Sequence of chain B:
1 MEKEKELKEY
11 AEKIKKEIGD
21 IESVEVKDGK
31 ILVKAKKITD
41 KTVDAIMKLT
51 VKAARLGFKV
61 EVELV

These two protein chains interact to form a complex.

Sequence of chain A:
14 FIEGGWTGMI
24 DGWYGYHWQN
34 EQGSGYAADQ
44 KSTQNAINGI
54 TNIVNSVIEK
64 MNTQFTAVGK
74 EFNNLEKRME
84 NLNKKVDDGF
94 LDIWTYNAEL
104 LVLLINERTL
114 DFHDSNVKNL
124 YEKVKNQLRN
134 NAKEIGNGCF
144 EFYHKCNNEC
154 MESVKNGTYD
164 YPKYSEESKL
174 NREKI

Residue-level contacts at the interface:
Residue E62 in chain A contacts residue A53 in chain B (closest heavy-atom distance 4.3 Å).
Residue V57 in chain A is in contact with residue M47 in chain B (closest heavy-atom distance 4.4 Å).
Residue E62 in chain A contacts residue F58 in chain B (closest heavy-atom distance 4.8 Å).
Residue N58 in chain A interacts with residue F58 in chain B (closest heavy-atom distance 4.2 Å).
Residue G25 in chain A interacts with residue T39 in chain B (closest heavy-atom distance 4.9 Å).
Residue D24 in chain A contacts residue T39 in chain B (closest heavy-atom distance 4.6 Å).
Residue D24 in chain A is in contact with residue I38 in chain B (closest heavy-atom distance 3.5 Å).
Residue I61 in chain A interacts with residue V51 in chain B (closest heavy-atom distance 3.9 Å).
Residue I23 in chain A is in contact with residue D40 in chain B (closest heavy-atom distance 4.7 Å).
Residue N58 in chain A contacts residue A54 in chain B (closest heavy-atom distance 3.9 Å).
Residue W26 in chain A contacts residue I38 in chain B (closest heavy-atom distance 4.2 Å).
Residue I23 in chain A contacts residue T39 in chain B (closest heavy-atom distance 3.5 Å).
Residue I50 in chain A contacts residue V62 in chain B (closest heavy-atom distance 3.7 Å).
Residue G25 in chain A interacts with residue I38 in chain B (closest heavy-atom distance 2.7 Å).
Residue T54 in chain A interacts with residue T50 in chain B (closest heavy-atom distance 3.6 Å).
Residue N58 in chain A interacts with residue V60 in chain B (closest heavy-atom distance 3.5 Å).
Residue T54 in chain A is in contact with residue M47 in chain B (closest heavy-atom distance 4.2 Å).
Residue E62 in chain A is in contact with residue A54 in chain B (closest heavy-atom distance 3.1 Å).
Residue I61 in chain A interacts with residue A54 in chain B (closest heavy-atom distance 3.2 Å).
Residue I53 in chain A contacts residue M47 in chain B (closest heavy-atom distance 3.5 Å).
Residue V57 in chain A interacts with residue T50 in chain B (closest heavy-atom distance 3.7 Å).
Residue N51 in chain A contacts residue V62 in chain B (closest heavy-atom distance 3.0 Å).
Residue Q47 in chain A interacts with residue E63 in chain B (closest heavy-atom distance 3.8 Å).
Residue N51 in chain A interacts with residue V60 in chain B (closest heavy-atom distance 4.7 Å).
Residue Q47 in chain A contacts residue V62 in chain B (closest heavy-atom distance 3.5 Å).
Residue E62 in chain A is in contact with residue L56 in chain B (closest heavy-atom distance 4.6 Å).
Residue I50 in chain A contacts residue L64 in chain B (closest heavy-atom distance 4.4 Å).
Residue E62 in chain A interacts with residue R55 in chain B (closest heavy-atom distance 2.8 Å).
Residue T46 in chain A contacts residue L64 in chain B (closest heavy-atom distance 4.0 Å).
Residue D24 in chain A interacts with residue K37 in chain B (closest heavy-atom distance 5.0 Å).
Residue I50 in chain A contacts residue I38 in chain B (closest heavy-atom distance 3.1 Å).
Residue T54 in chain A is in contact with residue I46 in chain B (closest heavy-atom distance 4.3 Å).
Residue I50 in chain A contacts residue M47 in chain B (closest heavy-atom distance 4.8 Å).
Residue E62 in chain A contacts residue G57 in chain B (closest heavy-atom distance 4.1 Å).
Residue T54 in chain A is in contact with residue V60 in chain B (closest heavy-atom distance 3.6 Å).
Residue W26 in chain A is in contact with residue M47 in chain B (closest heavy-atom distance 4.5 Å).
Residue V57 in chain A contacts residue V51 in chain B (closest heavy-atom distance 4.1 Å).
Residue I23 in chain A contacts residue I38 in chain B (closest heavy-atom distance 3.9 Å).
Residue N58 in chain A interacts with residue K59 in chain B (closest heavy-atom distance 3.6 Å).
Residue N55 in chain A interacts with residue V60 in chain B (closest heavy-atom distance 4.8 Å).
Residue W26 in chain A interacts with residue V43 in chain B (closest heavy-atom distance 3.7 Å).
Residue N55 in chain A contacts residue K59 in chain B (closest heavy-atom distance 3.9 Å).
Residue Q43 in chain A contacts residue L64 in chain B (closest heavy-atom distance 3.1 Å).
Residue T66 in chain A contacts residue R55 in chain B (closest heavy-atom distance 3.4 Å).
Residue Q47 in chain A interacts with residue L64 in chain B (closest heavy-atom distance 3.2 Å).
Residue Q43 in chain A interacts with residue V65 in chain B (closest heavy-atom distance 4.9 Å).
Residue N51 in chain A is in contact with residue E61 in chain B (closest heavy-atom distance 3.8 Å).
Residue T54 in chain A contacts residue V62 in chain B (closest heavy-atom distance 4.6 Å).
Residue I50 in chain A contacts residue I46 in chain B (closest heavy-atom distance 4.6 Å).
Residue T46 in chain A interacts with residue I38 in chain B (closest heavy-atom distance 4.0 Å).
Residue I61 in chain A is in contact with residue R55 in chain B (closest heavy-atom distance 4.4 Å).
Residue N58 in chain A interacts with residue T50 in chain B (closest heavy-atom distance 3.5 Å).